Contacts between the two chains:
Residue H1066 in chain A contacts residue G25 in chain B (closest heavy-atom distance 3.3 Å).
Residue T1049 in chain A is in contact with residue G25 in chain B (closest heavy-atom distance 4.7 Å).
Residue H1066 in chain A interacts with residue D24 in chain B (closest heavy-atom distance 3.6 Å).

These two protein chains interact to form a complex.

Sequence of chain B:
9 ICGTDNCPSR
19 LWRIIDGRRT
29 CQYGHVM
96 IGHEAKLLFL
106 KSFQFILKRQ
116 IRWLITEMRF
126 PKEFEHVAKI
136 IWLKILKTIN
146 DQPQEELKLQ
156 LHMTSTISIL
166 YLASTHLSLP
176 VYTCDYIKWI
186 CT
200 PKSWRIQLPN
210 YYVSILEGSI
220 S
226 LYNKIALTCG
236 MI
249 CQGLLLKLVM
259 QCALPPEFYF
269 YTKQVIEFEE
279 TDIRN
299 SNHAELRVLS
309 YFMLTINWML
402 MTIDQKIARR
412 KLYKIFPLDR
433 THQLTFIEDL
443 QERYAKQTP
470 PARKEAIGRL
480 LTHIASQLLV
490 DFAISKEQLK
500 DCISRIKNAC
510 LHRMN

Sequence of chain A:
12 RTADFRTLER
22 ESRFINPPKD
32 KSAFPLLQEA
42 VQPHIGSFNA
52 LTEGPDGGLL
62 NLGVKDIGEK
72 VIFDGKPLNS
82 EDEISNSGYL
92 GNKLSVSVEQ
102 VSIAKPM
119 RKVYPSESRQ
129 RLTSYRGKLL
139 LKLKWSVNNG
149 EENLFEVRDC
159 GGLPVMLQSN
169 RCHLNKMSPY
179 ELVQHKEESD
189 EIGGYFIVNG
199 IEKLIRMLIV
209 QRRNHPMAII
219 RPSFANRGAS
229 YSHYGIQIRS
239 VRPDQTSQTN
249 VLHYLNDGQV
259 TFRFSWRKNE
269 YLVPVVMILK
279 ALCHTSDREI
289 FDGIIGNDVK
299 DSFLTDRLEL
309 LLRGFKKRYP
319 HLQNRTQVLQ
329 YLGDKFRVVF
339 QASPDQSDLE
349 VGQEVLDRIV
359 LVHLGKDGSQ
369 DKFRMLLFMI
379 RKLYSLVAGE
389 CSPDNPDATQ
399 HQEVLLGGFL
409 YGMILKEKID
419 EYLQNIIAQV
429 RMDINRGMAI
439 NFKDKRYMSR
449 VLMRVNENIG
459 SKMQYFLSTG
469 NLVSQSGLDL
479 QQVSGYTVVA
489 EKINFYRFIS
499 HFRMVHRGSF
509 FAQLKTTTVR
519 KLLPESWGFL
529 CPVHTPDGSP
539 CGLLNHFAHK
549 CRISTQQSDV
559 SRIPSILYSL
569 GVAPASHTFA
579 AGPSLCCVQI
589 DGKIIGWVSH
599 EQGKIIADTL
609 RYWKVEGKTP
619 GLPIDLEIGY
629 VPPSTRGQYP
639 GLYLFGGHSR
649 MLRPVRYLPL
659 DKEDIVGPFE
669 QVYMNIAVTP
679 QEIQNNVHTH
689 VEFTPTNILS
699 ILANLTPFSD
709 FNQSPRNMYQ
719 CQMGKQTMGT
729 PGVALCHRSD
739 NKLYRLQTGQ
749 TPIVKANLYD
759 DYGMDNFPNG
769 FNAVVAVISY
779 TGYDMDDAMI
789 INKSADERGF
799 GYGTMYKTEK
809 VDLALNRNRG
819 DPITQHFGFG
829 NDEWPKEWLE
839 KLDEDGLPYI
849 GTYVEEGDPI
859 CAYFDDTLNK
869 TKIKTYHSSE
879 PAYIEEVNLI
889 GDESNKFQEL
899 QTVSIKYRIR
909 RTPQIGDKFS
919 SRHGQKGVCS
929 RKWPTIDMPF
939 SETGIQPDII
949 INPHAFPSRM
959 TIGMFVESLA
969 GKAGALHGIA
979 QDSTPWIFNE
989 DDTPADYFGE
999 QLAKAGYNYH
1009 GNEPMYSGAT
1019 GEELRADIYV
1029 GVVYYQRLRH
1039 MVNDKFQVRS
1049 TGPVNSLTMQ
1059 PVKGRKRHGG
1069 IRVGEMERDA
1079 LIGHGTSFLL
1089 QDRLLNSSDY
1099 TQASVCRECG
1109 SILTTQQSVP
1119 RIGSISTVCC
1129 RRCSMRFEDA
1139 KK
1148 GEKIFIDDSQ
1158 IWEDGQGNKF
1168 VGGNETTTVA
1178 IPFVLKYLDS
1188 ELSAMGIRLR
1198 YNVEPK